Sequence of the second protein:
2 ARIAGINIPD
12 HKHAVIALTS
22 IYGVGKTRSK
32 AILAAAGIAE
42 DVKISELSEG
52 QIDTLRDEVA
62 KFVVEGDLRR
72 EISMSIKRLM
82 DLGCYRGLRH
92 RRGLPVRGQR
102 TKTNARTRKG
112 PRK

Residue-level contacts at the interface:
Residue R79 in the second protein is in contact with residue H68 in the first protein (closest heavy-atom distance 3.0 Å).
Residue R79 in the second protein is in contact with residue E64 in the first protein (closest heavy-atom distance 2.8 Å).
Residue R79 in the second protein contacts residue G67 in the first protein (closest heavy-atom distance 4.8 Å).
Residue L83 in the second protein interacts with residue M65 in the first protein (closest heavy-atom distance 3.8 Å).
Residue L89 in the second protein is in contact with residue R80 in the first protein (closest heavy-atom distance 4.2 Å).
Residue R90 in the second protein is in contact with residue Y79 in the first protein (closest heavy-atom distance 3.2 Å).
Residue P96 in the second protein interacts with residue Y79 in the first protein (closest heavy-atom distance 3.6 Å).
Residue L95 in the second protein interacts with residue R80 in the first protein (closest heavy-atom distance 4.3 Å).
Residue C85 in the second protein interacts with residue M65 in the first protein (closest heavy-atom distance 4.5 Å).
Residue L80 in the second protein interacts with residue H68 in the first protein (closest heavy-atom distance 4.4 Å).
Residue L83 in the second protein contacts residue F73 in the first protein (closest heavy-atom distance 4.2 Å).
Residue L95 in the second protein is in contact with residue Y79 in the first protein (closest heavy-atom distance 3.6 Å).
Residue L80 in the second protein interacts with residue M65 in the first protein (closest heavy-atom distance 3.8 Å).
Residue R79 in the second protein is in contact with residue M65 in the first protein (closest heavy-atom distance 3.6 Å).
Residue C85 in the second protein is in contact with residue E72 in the first protein (closest heavy-atom distance 3.3 Å).
Residue Y86 in the second protein is in contact with residue E72 in the first protein (closest heavy-atom distance 4.0 Å).
Residue C85 in the second protein interacts with residue F73 in the first protein (closest heavy-atom distance 3.8 Å).
Residue R93 in the second protein interacts with residue R80 in the first protein (closest heavy-atom distance 4.0 Å).
Residue R79 in the second protein contacts residue V66 in the first protein (closest heavy-atom distance 2.8 Å).

This data describes a binding interaction between two proteins.

Sequence of the first protein:
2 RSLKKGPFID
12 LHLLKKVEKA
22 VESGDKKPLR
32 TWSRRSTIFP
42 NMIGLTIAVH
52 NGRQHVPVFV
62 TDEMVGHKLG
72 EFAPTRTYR